The following describes two proteins that form a bound complex.

Sequence of the first protein:
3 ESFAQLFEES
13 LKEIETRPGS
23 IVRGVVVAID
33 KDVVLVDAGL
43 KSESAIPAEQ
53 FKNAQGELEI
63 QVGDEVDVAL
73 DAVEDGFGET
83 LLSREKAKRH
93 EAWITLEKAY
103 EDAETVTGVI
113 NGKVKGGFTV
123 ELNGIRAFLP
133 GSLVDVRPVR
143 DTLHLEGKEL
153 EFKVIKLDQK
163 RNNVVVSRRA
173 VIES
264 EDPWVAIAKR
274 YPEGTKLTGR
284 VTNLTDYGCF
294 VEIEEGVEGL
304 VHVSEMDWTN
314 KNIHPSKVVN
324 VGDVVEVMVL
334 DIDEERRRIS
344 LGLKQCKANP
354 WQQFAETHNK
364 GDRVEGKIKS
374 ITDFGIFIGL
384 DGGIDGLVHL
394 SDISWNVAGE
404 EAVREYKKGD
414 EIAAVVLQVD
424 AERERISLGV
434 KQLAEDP

Sequence of the second protein:
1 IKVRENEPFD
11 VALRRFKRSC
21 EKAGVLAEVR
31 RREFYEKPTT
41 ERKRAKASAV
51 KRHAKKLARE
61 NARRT

Interface contacts:
Residue R339 in the first protein interacts with residue F16 in the second protein (closest heavy-atom distance 3.0 Å).
Residue R339 in the first protein contacts residue C20 in the second protein (closest heavy-atom distance 4.2 Å).
Residue R341 in the first protein is in contact with residue F16 in the second protein (closest heavy-atom distance 4.5 Å).